Sequence of the second protein:
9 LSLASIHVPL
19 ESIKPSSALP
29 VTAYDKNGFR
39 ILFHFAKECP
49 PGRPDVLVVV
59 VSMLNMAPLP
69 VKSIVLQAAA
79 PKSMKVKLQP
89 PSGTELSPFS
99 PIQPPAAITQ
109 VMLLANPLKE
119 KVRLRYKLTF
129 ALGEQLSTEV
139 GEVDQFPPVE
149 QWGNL

Sequence of the first protein:
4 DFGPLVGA

This data describes a binding interaction between two proteins.

Contacts between the two chains:
Residue A78 in the second protein is in contact with residue G6 in the first protein (closest heavy-atom distance 2.7 Å).
Residue L74 in the second protein is in contact with residue A11 in the first protein (closest heavy-atom distance 5.0 Å).
Residue Q75 in the second protein contacts residue V9 in the first protein (closest heavy-atom distance 3.2 Å).
Residue P79 in the second protein is in contact with residue G6 in the first protein (closest heavy-atom distance 4.2 Å).
Residue L86 in the second protein contacts residue A11 in the first protein (closest heavy-atom distance 3.1 Å).
Residue R121 in the second protein interacts with residue F5 in the first protein (closest heavy-atom distance 3.7 Å).
Residue P88 in the second protein contacts residue A11 in the first protein (closest heavy-atom distance 3.7 Å).
Residue R123 in the second protein interacts with residue L8 in the first protein (closest heavy-atom distance 4.9 Å).
Residue A77 in the second protein is in contact with residue V9 in the first protein (closest heavy-atom distance 4.8 Å).
Residue P79 in the second protein contacts residue D4 in the first protein (closest heavy-atom distance 3.5 Å).
Residue L86 in the second protein is in contact with residue G10 in the first protein (closest heavy-atom distance 4.1 Å).
Residue Q75 in the second protein contacts residue G10 in the first protein (closest heavy-atom distance 3.9 Å).
Residue P79 in the second protein interacts with residue F5 in the first protein (closest heavy-atom distance 3.7 Å).
Residue P89 in the second protein is in contact with residue A11 in the first protein (closest heavy-atom distance 4.3 Å).
Residue Y124 in the second protein is in contact with residue L8 in the first protein (closest heavy-atom distance 4.6 Å).
Residue R123 in the second protein contacts residue F5 in the first protein (closest heavy-atom distance 3.5 Å).
Residue A76 in the second protein is in contact with residue L8 in the first protein (closest heavy-atom distance 3.5 Å).
Residue Q87 in the second protein interacts with residue A11 in the first protein (closest heavy-atom distance 3.5 Å).
Residue A77 in the second protein interacts with residue G6 in the first protein (closest heavy-atom distance 3.7 Å).
Residue A77 in the second protein contacts residue L8 in the first protein (closest heavy-atom distance 4.2 Å).
Residue V84 in the second protein contacts residue V9 in the first protein (closest heavy-atom distance 3.6 Å).
Residue L86 in the second protein is in contact with residue V9 in the first protein (closest heavy-atom distance 3.4 Å).
Residue A77 in the second protein interacts with residue F5 in the first protein (closest heavy-atom distance 3.6 Å).
Residue A78 in the second protein is in contact with residue D4 in the first protein (closest heavy-atom distance 4.9 Å).
Residue K80 in the second protein interacts with residue D4 in the first protein (closest heavy-atom distance 2.8 Å).
Residue A78 in the second protein interacts with residue F5 in the first protein (closest heavy-atom distance 3.5 Å).
Residue Q108 in the second protein contacts residue A11 in the first protein (closest heavy-atom distance 3.8 Å).
Residue Q75 in the second protein is in contact with residue L8 in the first protein (closest heavy-atom distance 3.8 Å).
Residue L74 in the second protein interacts with residue V9 in the first protein (closest heavy-atom distance 4.5 Å).
Residue A77 in the second protein contacts residue P7 in the first protein (closest heavy-atom distance 3.6 Å).
Residue A78 in the second protein interacts with residue P7 in the first protein (closest heavy-atom distance 4.8 Å).
Residue K80 in the second protein contacts residue F5 in the first protein (closest heavy-atom distance 3.3 Å).
Residue A76 in the second protein contacts residue V9 in the first protein (closest heavy-atom distance 2.7 Å).
Residue A76 in the second protein contacts residue P7 in the first protein (closest heavy-atom distance 3.8 Å).
Residue L122 in the second protein is in contact with residue F5 in the first protein (closest heavy-atom distance 4.4 Å).
Residue K85 in the second protein contacts residue V9 in the first protein (closest heavy-atom distance 4.3 Å).
Residue E140 in the second protein contacts residue F5 in the first protein (closest heavy-atom distance 3.8 Å).
Residue K125 in the second protein interacts with residue L8 in the first protein (closest heavy-atom distance 3.7 Å).
Residue L74 in the second protein contacts residue G10 in the first protein (closest heavy-atom distance 4.5 Å).
Residue K80 in the second protein interacts with residue G6 in the first protein (closest heavy-atom distance 4.0 Å).